Sequence of protein 1:
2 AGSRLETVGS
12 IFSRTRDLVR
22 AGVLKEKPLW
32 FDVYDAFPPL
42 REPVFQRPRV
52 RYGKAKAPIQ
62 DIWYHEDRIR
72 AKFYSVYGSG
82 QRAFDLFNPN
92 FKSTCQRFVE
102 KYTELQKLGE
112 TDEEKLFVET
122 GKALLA

These two protein chains interact to form a complex.

Sequence of protein 2:
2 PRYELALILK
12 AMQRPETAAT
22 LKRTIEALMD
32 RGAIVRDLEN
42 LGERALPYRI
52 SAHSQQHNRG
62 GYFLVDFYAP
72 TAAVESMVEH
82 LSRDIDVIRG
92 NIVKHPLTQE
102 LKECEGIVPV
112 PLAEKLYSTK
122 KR

Interface contacts:
Residue G54 in protein 1 interacts with residue K116 in protein 2 (closest heavy-atom distance 4.3 Å).
Residue Y53 in protein 1 contacts residue K116 in protein 2 (closest heavy-atom distance 2.6 Å).
Residue V51 in protein 1 interacts with residue T120 in protein 2 (closest heavy-atom distance 4.3 Å).
Residue Y53 in protein 1 is in contact with residue S119 in protein 2 (closest heavy-atom distance 4.9 Å).
Residue R52 in protein 1 is in contact with residue K116 in protein 2 (closest heavy-atom distance 3.6 Å).
Residue Y53 in protein 1 contacts residue Y118 in protein 2 (closest heavy-atom distance 4.7 Å).